These two protein chains interact to form a complex.

Contacts between the two chains:
Residue A13 in the second protein is in contact with residue M30 in the first protein (closest heavy-atom distance 4.9 Å).

Sequence of the first protein:
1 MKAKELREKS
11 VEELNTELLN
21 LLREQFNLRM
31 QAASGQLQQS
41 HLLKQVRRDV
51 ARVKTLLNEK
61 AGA

Sequence of the second protein:
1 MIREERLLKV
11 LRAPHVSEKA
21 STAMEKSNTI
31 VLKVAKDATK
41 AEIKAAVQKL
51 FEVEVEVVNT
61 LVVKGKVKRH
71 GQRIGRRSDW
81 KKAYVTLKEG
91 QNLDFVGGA